This data describes a binding interaction between two proteins.

Interface contacts:
Residue Q256 in the second protein interacts with residue W14 in the first protein (closest heavy-atom distance 3.9 Å).
Residue M153 in the second protein interacts with residue D16 in the first protein (closest heavy-atom distance 4.0 Å).
Residue E321 in the second protein is in contact with residue V11 in the first protein (closest heavy-atom distance 4.2 Å).
Residue T254 in the second protein is in contact with residue G9 in the first protein (closest heavy-atom distance 4.0 Å).
Residue L269 in the second protein contacts residue T12 in the first protein (closest heavy-atom distance 4.0 Å).
Residue M153 in the second protein contacts residue D15 in the first protein (closest heavy-atom distance 4.0 Å).
Residue R317 in the second protein interacts with residue E7 in the first protein (closest heavy-atom distance 3.1 Å).
Residue N257 in the second protein interacts with residue E7 in the first protein (closest heavy-atom distance 3.3 Å).
Residue N213 in the second protein contacts residue W14 in the first protein (closest heavy-atom distance 3.6 Å).
Residue T287 in the second protein is in contact with residue Y4 in the first protein (closest heavy-atom distance 4.2 Å).
Residue N257 in the second protein interacts with residue I10 in the first protein (closest heavy-atom distance 4.1 Å).
Residue T287 in the second protein is in contact with residue I6 in the first protein (closest heavy-atom distance 2.8 Å).
Residue Y314 in the second protein is in contact with residue E7 in the first protein (closest heavy-atom distance 3.1 Å).
Residue N155 in the second protein is in contact with residue T12 in the first protein (closest heavy-atom distance 3.0 Å).
Residue V252 in the second protein is in contact with residue W14 in the first protein (closest heavy-atom distance 3.9 Å).
Residue R216 in the second protein contacts residue D15 in the first protein (closest heavy-atom distance 3.4 Å).
Residue Q256 in the second protein contacts residue T12 in the first protein (closest heavy-atom distance 3.0 Å).
Residue R216 in the second protein is in contact with residue D16 in the first protein (closest heavy-atom distance 2.9 Å).
Residue L291 in the second protein contacts residue Y4 in the first protein (closest heavy-atom distance 3.9 Å).
Residue N155 in the second protein is in contact with residue W14 in the first protein (closest heavy-atom distance 3.1 Å).
Residue N257 in the second protein interacts with residue I6 in the first protein (closest heavy-atom distance 3.6 Å).
Residue R317 in the second protein interacts with residue G9 in the first protein (closest heavy-atom distance 3.2 Å).
Residue M153 in the second protein interacts with residue W14 in the first protein (closest heavy-atom distance 3.7 Å).
Residue G264 in the second protein is in contact with residue Y4 in the first protein (closest heavy-atom distance 4.2 Å).
Residue R317 in the second protein contacts residue I10 in the first protein (closest heavy-atom distance 4.1 Å).
Residue P260 in the second protein interacts with residue Y4 in the first protein (closest heavy-atom distance 3.7 Å).
Residue I272 in the second protein contacts residue I6 in the first protein (closest heavy-atom distance 4.1 Å).
Residue H325 in the second protein is in contact with residue V11 in the first protein (closest heavy-atom distance 3.7 Å).
Residue Y289 in the second protein interacts with residue Y4 in the first protein (closest heavy-atom distance 2.9 Å).
Residue T287 in the second protein is in contact with residue P5 in the first protein (closest heavy-atom distance 3.5 Å).
Residue V249 in the second protein contacts residue W14 in the first protein (closest heavy-atom distance 3.8 Å).
Residue T287 in the second protein interacts with residue L2 in the first protein (closest heavy-atom distance 3.6 Å).
Residue Q256 in the second protein interacts with residue G9 in the first protein (closest heavy-atom distance 2.8 Å).
Residue R317 in the second protein is in contact with residue V11 in the first protein (closest heavy-atom distance 3.6 Å).
Residue Q217 in the second protein interacts with residue D16 in the first protein (closest heavy-atom distance 3.1 Å).
Residue Q258 in the second protein interacts with residue I6 in the first protein (closest heavy-atom distance 4.2 Å).
Residue I149 in the second protein interacts with residue D16 in the first protein (closest heavy-atom distance 3.7 Å).
Residue G288 in the second protein interacts with residue I6 in the first protein (closest heavy-atom distance 3.8 Å).
Residue Q256 in the second protein interacts with residue I10 in the first protein (closest heavy-atom distance 3.2 Å).
Residue C296 in the second protein is in contact with residue I6 in the first protein (closest heavy-atom distance 4.0 Å).
Residue I156 in the second protein interacts with residue W14 in the first protein (closest heavy-atom distance 3.9 Å).
Residue N213 in the second protein contacts residue D15 in the first protein (closest heavy-atom distance 3.9 Å).
Residue Q217 in the second protein is in contact with residue W14 in the first protein (closest heavy-atom distance 2.7 Å).
Residue M253 in the second protein is in contact with residue W14 in the first protein (closest heavy-atom distance 4.0 Å).
Residue I285 in the second protein interacts with residue P5 in the first protein (closest heavy-atom distance 4.1 Å).
Residue M153 in the second protein is in contact with residue N13 in the first protein (closest heavy-atom distance 3.2 Å).
Residue Y289 in the second protein contacts residue I6 in the first protein (closest heavy-atom distance 3.8 Å).
Residue G315 in the second protein contacts residue E7 in the first protein (closest heavy-atom distance 4.0 Å).
Residue R255 in the second protein interacts with residue G9 in the first protein (closest heavy-atom distance 4.1 Å).
Residue M253 in the second protein interacts with residue G9 in the first protein (closest heavy-atom distance 3.9 Å).
Residue I285 in the second protein interacts with residue L2 in the first protein (closest heavy-atom distance 3.6 Å).
Residue T286 in the second protein interacts with residue L2 in the first protein (closest heavy-atom distance 4.1 Å).
Residue Q258 in the second protein is in contact with residue I10 in the first protein (closest heavy-atom distance 3.7 Å).
Residue Q256 in the second protein contacts residue E7 in the first protein (closest heavy-atom distance 3.7 Å).
Residue I259 in the second protein interacts with residue I6 in the first protein (closest heavy-atom distance 4.1 Å).
Residue I285 in the second protein is in contact with residue I6 in the first protein (closest heavy-atom distance 3.6 Å).
Residue G288 in the second protein interacts with residue Y4 in the first protein (closest heavy-atom distance 3.1 Å).
Residue N257 in the second protein interacts with residue G9 in the first protein (closest heavy-atom distance 3.8 Å).
Residue W275 in the second protein is in contact with residue I6 in the first protein (closest heavy-atom distance 3.7 Å).
Residue N155 in the second protein is in contact with residue N13 in the first protein (closest heavy-atom distance 2.9 Å).

Sequence of the first protein:
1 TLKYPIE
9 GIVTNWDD

Sequence of the second protein:
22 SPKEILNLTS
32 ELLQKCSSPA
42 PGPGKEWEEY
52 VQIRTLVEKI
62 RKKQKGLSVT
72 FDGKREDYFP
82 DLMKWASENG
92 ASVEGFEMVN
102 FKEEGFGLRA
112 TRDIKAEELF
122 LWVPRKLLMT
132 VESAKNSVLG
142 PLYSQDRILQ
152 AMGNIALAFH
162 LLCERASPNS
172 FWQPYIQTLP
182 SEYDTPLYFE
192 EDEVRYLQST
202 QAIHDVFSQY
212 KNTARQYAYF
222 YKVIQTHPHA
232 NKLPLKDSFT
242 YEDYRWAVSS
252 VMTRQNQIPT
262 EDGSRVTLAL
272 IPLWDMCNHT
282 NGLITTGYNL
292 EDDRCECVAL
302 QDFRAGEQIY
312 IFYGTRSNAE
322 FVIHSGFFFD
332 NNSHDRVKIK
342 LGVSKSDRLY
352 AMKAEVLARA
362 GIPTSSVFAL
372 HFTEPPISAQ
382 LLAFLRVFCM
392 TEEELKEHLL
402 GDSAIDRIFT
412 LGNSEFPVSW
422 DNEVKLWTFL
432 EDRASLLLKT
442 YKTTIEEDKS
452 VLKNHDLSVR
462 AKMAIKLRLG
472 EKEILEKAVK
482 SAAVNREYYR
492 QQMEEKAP